Sequence of chain B:
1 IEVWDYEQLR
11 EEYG

Interface contacts:
Residue G201 in chain A contacts residue Y13 in chain B (closest heavy-atom distance 4.8 Å).
Residue S200 in chain A contacts residue Y13 in chain B (closest heavy-atom distance 4.9 Å).
Residue S200 in chain A is in contact with residue G14 in chain B (closest heavy-atom distance 3.5 Å).
Residue G201 in chain A contacts residue E11 in chain B (closest heavy-atom distance 4.8 Å).

This data describes a binding interaction between two proteins.

Sequence of chain A:
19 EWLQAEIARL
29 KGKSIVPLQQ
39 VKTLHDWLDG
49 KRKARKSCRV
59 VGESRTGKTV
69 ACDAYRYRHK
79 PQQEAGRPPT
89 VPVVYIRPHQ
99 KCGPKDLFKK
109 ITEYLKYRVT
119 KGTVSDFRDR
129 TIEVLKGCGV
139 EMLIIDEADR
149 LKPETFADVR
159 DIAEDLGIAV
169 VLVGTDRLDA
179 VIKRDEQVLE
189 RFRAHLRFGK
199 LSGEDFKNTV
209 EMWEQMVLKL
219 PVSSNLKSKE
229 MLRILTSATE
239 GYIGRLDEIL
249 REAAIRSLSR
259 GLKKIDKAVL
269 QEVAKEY